Sequence of protein 2:
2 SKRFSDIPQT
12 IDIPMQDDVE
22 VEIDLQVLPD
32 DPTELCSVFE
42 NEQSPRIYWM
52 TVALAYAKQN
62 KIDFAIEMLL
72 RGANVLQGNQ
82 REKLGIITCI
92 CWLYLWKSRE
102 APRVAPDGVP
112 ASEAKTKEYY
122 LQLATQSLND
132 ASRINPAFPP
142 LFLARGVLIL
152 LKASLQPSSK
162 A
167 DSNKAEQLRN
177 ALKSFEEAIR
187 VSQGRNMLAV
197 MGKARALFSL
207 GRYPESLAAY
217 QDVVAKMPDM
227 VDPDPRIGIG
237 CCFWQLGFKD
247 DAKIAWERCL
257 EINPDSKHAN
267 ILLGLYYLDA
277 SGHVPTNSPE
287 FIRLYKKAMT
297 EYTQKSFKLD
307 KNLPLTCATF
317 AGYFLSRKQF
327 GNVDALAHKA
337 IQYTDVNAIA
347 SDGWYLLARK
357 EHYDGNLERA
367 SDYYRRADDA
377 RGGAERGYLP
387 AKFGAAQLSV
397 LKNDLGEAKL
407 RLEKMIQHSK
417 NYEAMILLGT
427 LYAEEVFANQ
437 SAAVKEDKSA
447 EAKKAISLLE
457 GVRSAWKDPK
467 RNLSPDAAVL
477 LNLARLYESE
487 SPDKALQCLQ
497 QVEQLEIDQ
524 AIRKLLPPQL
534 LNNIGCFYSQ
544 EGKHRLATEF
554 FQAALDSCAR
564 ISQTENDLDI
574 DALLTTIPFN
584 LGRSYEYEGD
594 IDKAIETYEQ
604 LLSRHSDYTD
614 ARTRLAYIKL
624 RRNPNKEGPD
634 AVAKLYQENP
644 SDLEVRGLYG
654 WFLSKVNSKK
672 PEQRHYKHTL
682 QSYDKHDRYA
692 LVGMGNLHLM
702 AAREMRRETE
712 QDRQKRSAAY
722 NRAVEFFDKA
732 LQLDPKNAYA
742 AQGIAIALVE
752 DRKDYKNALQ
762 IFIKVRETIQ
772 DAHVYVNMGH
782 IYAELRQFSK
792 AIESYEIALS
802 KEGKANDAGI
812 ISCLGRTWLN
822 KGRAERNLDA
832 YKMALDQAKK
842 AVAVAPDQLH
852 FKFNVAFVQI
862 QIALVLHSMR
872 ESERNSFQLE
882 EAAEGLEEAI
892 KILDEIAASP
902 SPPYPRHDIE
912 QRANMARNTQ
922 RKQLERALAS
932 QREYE

Sequence of protein 1:
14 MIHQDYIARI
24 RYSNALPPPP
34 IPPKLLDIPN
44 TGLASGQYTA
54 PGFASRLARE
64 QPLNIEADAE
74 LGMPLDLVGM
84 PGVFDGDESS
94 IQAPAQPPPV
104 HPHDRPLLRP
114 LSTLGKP

These two protein chains interact to form a complex.

Interface contacts:
Residue R586 in protein 2 is in contact with residue P33 in protein 1 (closest heavy-atom distance 2.6 Å).
Residue R232 in protein 2 interacts with residue D107 in protein 1 (closest heavy-atom distance 2.7 Å).
Residue N855 in protein 2 is in contact with residue Y19 in protein 1 (closest heavy-atom distance 3.0 Å).
Residue T282 in protein 2 is in contact with residue R59 in protein 1 (closest heavy-atom distance 3.2 Å).
Residue R355 in protein 2 interacts with residue P54 in protein 1 (closest heavy-atom distance 2.6 Å).
Residue P140 in protein 2 is in contact with residue E91 in protein 1 (closest heavy-atom distance 3.2 Å).
Residue N697 in protein 2 is in contact with residue N27 in protein 1 (closest heavy-atom distance 2.5 Å).
Residue R254 in protein 2 contacts residue D107 in protein 1 (closest heavy-atom distance 2.6 Å).
Residue N583 in protein 2 is in contact with residue K37 in protein 1 (closest heavy-atom distance 2.6 Å).
Residue W93 in protein 2 contacts residue L80 in protein 1 (closest heavy-atom distance 2.6 Å).
Residue D230 in protein 2 is in contact with residue M76 in protein 1 (closest heavy-atom distance 3.2 Å).
Residue H358 in protein 2 contacts residue T52 in protein 1 (closest heavy-atom distance 2.8 Å).
Residue R586 in protein 2 contacts residue I34 in protein 1 (closest heavy-atom distance 2.8 Å).
Residue N583 in protein 2 contacts residue P36 in protein 1 (closest heavy-atom distance 3.1 Å).
Residue R201 in protein 2 is in contact with residue A72 in protein 1 (closest heavy-atom distance 2.7 Å).
Residue R100 in protein 2 is in contact with residue L78 in protein 1 (closest heavy-atom distance 2.7 Å).
Residue M193 in protein 2 interacts with residue I94 in protein 1 (closest heavy-atom distance 3.1 Å).
Residue N536 in protein 2 interacts with residue L39 in protein 1 (closest heavy-atom distance 3.1 Å).
Residue N778 in protein 2 is in contact with residue S26 in protein 1 (closest heavy-atom distance 2.9 Å).
Residue Y216 in protein 2 is in contact with residue M76 in protein 1 (closest heavy-atom distance 3.0 Å).
Residue S155 in protein 2 contacts residue A72 in protein 1 (closest heavy-atom distance 3.2 Å).
Residue R191 in protein 2 is in contact with residue Q95 in protein 1 (closest heavy-atom distance 3.0 Å).
Residue W93 in protein 2 is in contact with residue L78 in protein 1 (closest heavy-atom distance 3.2 Å).
Residue R617 in protein 2 contacts residue P33 in protein 1 (closest heavy-atom distance 2.6 Å).
Residue D613 in protein 2 contacts residue K37 in protein 1 (closest heavy-atom distance 2.7 Å).
Residue R913 in protein 2 contacts residue Q17 in protein 1 (closest heavy-atom distance 3.1 Å).
Residue D909 in protein 2 contacts residue M14 in protein 1 (closest heavy-atom distance 3.0 Å).
Residue R4 in protein 2 interacts with residue V81 in protein 1 (closest heavy-atom distance 2.8 Å).
Residue Y690 in protein 2 contacts residue P30 in protein 1 (closest heavy-atom distance 2.3 Å).
Residue Q217 in protein 2 is in contact with residue R112 in protein 1 (closest heavy-atom distance 2.8 Å).
Residue R191 in protein 2 contacts residue A96 in protein 1 (closest heavy-atom distance 3.0 Å).
Residue A474 in protein 2 contacts residue N43 in protein 1 (closest heavy-atom distance 3.0 Å).
Residue E257 in protein 2 interacts with residue H106 in protein 1 (closest heavy-atom distance 2.5 Å).
Residue S813 in protein 2 interacts with residue Y19 in protein 1 (closest heavy-atom distance 3.2 Å).
Residue D247 in protein 2 interacts with residue R112 in protein 1 (closest heavy-atom distance 2.9 Å).
Residue H774 in protein 2 is in contact with residue A28 in protein 1 (closest heavy-atom distance 3.2 Å).
Residue Q393 in protein 2 is in contact with residue Y51 in protein 1 (closest heavy-atom distance 3.0 Å).
Residue R355 in protein 2 contacts residue S58 in protein 1 (closest heavy-atom distance 2.9 Å).
Residue D472 in protein 2 is in contact with residue Y51 in protein 1 (closest heavy-atom distance 2.7 Å).
Residue E430 in protein 2 is in contact with residue G45 in protein 1 (closest heavy-atom distance 3.0 Å).
Residue R100 in protein 2 is in contact with residue E73 in protein 1 (closest heavy-atom distance 2.7 Å).
Residue E430 in protein 2 is in contact with residue L46 in protein 1 (closest heavy-atom distance 3.0 Å).
Residue N192 in protein 2 is in contact with residue E91 in protein 1 (closest heavy-atom distance 3.2 Å).
Residue N855 in protein 2 is in contact with residue I20 in protein 1 (closest heavy-atom distance 2.8 Å).
Residue R254 in protein 2 interacts with residue H104 in protein 1 (closest heavy-atom distance 3.2 Å).
Residue N468 in protein 2 is in contact with residue R59 in protein 1 (closest heavy-atom distance 3.2 Å).
Residue Q743 in protein 2 interacts with residue N27 in protein 1 (closest heavy-atom distance 2.3 Å).
Residue R4 in protein 2 is in contact with residue D79 in protein 1 (closest heavy-atom distance 2.7 Å).
Residue N535 in protein 2 is in contact with residue K37 in protein 1 (closest heavy-atom distance 3.1 Å).
Residue N778 in protein 2 interacts with residue Y25 in protein 1 (closest heavy-atom distance 3.2 Å).
Residue Y905 in protein 2 contacts residue D18 in protein 1 (closest heavy-atom distance 3.0 Å).
Residue H781 in protein 2 interacts with residue I23 in protein 1 (closest heavy-atom distance 3.2 Å).
Residue Y611 in protein 2 is in contact with residue K37 in protein 1 (closest heavy-atom distance 3.0 Å).
Residue F5 in protein 2 is in contact with residue G82 in protein 1 (closest heavy-atom distance 2.6 Å).
Residue Y740 in protein 2 contacts residue N27 in protein 1 (closest heavy-atom distance 2.9 Å).
Residue H781 in protein 2 contacts residue R24 in protein 1 (closest heavy-atom distance 3.1 Å).
Residue G234 in protein 2 contacts residue M76 in protein 1 (closest heavy-atom distance 3.2 Å).
Residue Q217 in protein 2 interacts with residue L110 in protein 1 (closest heavy-atom distance 2.9 Å).
Residue P229 in protein 2 contacts residue P77 in protein 1 (closest heavy-atom distance 3.2 Å).
Residue E705 in protein 2 is in contact with residue R24 in protein 1 (closest heavy-atom distance 2.8 Å).